This data describes a binding interaction between two proteins.

Interface contacts:
Residue E243 in chain A contacts residue R9 in chain B (closest heavy-atom distance 4.9 Å).
Residue E238 in chain A is in contact with residue W12 in chain B (closest heavy-atom distance 4.0 Å).
Residue P244 in chain A is in contact with residue W11 in chain B (closest heavy-atom distance 3.6 Å).
Residue A157 in chain A contacts residue W11 in chain B (closest heavy-atom distance 3.6 Å).
Residue F159 in chain A contacts residue W11 in chain B (closest heavy-atom distance 4.3 Å).
Residue A237 in chain A is in contact with residue W12 in chain B (closest heavy-atom distance 3.3 Å).
Residue M160 in chain A interacts with residue W12 in chain B (closest heavy-atom distance 4.5 Å).
Residue A240 in chain A interacts with residue R8 in chain B (closest heavy-atom distance 3.3 Å).
Residue G161 in chain A contacts residue W11 in chain B (closest heavy-atom distance 3.9 Å).
Residue M160 in chain A is in contact with residue W11 in chain B (closest heavy-atom distance 4.0 Å).
Residue G161 in chain A contacts residue W12 in chain B (closest heavy-atom distance 3.2 Å).
Residue P244 in chain A is in contact with residue R9 in chain B (closest heavy-atom distance 3.7 Å).
Residue A237 in chain A interacts with residue R8 in chain B (closest heavy-atom distance 4.2 Å).
Residue P158 in chain A interacts with residue W11 in chain B (closest heavy-atom distance 3.8 Å).
Residue E238 in chain A contacts residue R9 in chain B (closest heavy-atom distance 3.0 Å).
Residue E238 in chain A interacts with residue R8 in chain B (closest heavy-atom distance 2.7 Å).
Residue V118 in chain A is in contact with residue W11 in chain B (closest heavy-atom distance 3.2 Å).
Residue I234 in chain A contacts residue W12 in chain B (closest heavy-atom distance 3.6 Å).
Residue G156 in chain A contacts residue W11 in chain B (closest heavy-atom distance 3.0 Å).
Residue F16 in chain A is in contact with residue R8 in chain B (closest heavy-atom distance 4.9 Å).
Residue F245 in chain A contacts residue W11 in chain B (closest heavy-atom distance 2.9 Å).
Residue C153 in chain A interacts with residue W12 in chain B (closest heavy-atom distance 3.4 Å).
Residue E238 in chain A interacts with residue P7 in chain B (closest heavy-atom distance 4.0 Å).
Residue H239 in chain A is in contact with residue R8 in chain B (closest heavy-atom distance 3.8 Å).
Residue A241 in chain A interacts with residue R8 in chain B (closest heavy-atom distance 2.7 Å).
Residue F247 in chain A is in contact with residue W11 in chain B (closest heavy-atom distance 3.7 Å).
Residue P162 in chain A contacts residue W12 in chain B (closest heavy-atom distance 3.4 Å).
Residue K242 in chain A is in contact with residue R8 in chain B (closest heavy-atom distance 4.7 Å).
Residue A246 in chain A interacts with residue W11 in chain B (closest heavy-atom distance 5.0 Å).
Residue A241 in chain A interacts with residue W12 in chain B (closest heavy-atom distance 3.2 Å).
Residue P249 in chain A is in contact with residue W11 in chain B (closest heavy-atom distance 4.1 Å).
Residue P244 in chain A is in contact with residue G10 in chain B (closest heavy-atom distance 3.4 Å).

Sequence of chain A:
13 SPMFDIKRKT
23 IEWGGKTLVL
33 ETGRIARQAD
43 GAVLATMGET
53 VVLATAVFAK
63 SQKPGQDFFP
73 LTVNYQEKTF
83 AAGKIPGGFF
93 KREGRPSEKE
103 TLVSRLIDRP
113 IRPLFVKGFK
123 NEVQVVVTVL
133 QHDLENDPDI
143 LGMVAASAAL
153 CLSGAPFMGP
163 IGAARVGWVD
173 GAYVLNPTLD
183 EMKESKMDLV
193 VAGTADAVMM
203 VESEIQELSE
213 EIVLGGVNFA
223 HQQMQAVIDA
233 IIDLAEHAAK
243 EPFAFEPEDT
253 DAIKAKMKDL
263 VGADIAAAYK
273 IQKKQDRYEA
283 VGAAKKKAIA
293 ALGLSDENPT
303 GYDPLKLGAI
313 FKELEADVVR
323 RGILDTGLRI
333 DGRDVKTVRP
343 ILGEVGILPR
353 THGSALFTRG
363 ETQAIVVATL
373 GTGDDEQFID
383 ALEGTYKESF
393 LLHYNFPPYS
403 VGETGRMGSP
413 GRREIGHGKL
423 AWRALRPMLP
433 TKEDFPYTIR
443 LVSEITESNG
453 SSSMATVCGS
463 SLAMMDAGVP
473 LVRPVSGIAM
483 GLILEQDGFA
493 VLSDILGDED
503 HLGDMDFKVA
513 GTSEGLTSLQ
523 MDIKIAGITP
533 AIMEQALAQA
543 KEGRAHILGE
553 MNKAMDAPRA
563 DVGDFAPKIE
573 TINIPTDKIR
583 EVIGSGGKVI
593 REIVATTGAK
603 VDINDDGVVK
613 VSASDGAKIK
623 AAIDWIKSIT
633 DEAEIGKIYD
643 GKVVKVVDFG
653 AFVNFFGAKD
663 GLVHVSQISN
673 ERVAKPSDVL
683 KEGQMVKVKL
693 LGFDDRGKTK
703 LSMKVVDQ

Sequence of chain B:
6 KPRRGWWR